Sequence of the second protein:
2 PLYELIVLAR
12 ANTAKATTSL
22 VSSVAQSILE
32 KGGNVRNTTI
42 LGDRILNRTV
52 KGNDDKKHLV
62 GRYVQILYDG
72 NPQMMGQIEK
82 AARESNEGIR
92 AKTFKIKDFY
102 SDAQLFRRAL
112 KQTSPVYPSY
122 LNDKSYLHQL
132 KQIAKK

Sequence of the first protein:
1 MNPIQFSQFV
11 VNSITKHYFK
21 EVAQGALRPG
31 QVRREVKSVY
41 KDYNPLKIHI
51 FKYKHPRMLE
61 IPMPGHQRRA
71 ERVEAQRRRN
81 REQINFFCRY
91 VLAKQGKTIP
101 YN

Contacts between the two chains:
Residue T50 in the second protein is in contact with residue V11 in the first protein (closest heavy-atom distance 3.8 Å).
Residue T50 in the second protein contacts residue T15 in the first protein (closest heavy-atom distance 4.6 Å).
Residue N48 in the second protein is in contact with residue T15 in the first protein (closest heavy-atom distance 2.9 Å).
Residue R49 in the second protein contacts residue K16 in the first protein (closest heavy-atom distance 3.6 Å).
Residue R49 in the second protein is in contact with residue T15 in the first protein (closest heavy-atom distance 3.8 Å).
Residue L60 in the second protein interacts with residue V11 in the first protein (closest heavy-atom distance 4.6 Å).

These two protein chains interact to form a complex.